These two protein chains interact to form a complex.

Sequence of the second protein:
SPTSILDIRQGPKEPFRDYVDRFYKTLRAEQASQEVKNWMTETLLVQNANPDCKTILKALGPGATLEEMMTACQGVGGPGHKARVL

Sequence of the first protein:
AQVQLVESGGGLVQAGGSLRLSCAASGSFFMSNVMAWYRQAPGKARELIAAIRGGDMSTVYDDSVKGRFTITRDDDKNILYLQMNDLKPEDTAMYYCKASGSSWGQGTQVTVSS

Interface contacts:
Residue R47 in the first protein contacts residue S4 in the second protein (closest heavy-atom distance 3.6 Å).
Residue A37 in the first protein is in contact with residue L6 in the second protein (closest heavy-atom distance 4.0 Å).
Residue Y62 in the first protein is in contact with residue E35 in the second protein (closest heavy-atom distance 4.2 Å).
Residue Y39 in the first protein is in contact with residue I5 in the second protein (closest heavy-atom distance 4.2 Å).
Residue D64 in the first protein is in contact with residue E35 in the second protein (closest heavy-atom distance 3.8 Å).
Residue S101 in the first protein is in contact with residue N48 in the second protein (closest heavy-atom distance 4.6 Å).
Residue V61 in the first protein is in contact with residue E35 in the second protein (closest heavy-atom distance 4.0 Å).
Residue T60 in the first protein contacts residue W39 in the second protein (closest heavy-atom distance 3.8 Å).
Residue G102 in the first protein contacts residue R9 in the second protein (closest heavy-atom distance 3.5 Å).
Residue L49 in the first protein contacts residue E30 in the second protein (closest heavy-atom distance 4.0 Å).
Residue E48 in the first protein interacts with residue Q31 in the second protein (closest heavy-atom distance 3.4 Å).
Residue Y62 in the first protein interacts with residue S33 in the second protein (closest heavy-atom distance 4.6 Å).
Residue V35 in the first protein is in contact with residue L44 in the second protein (closest heavy-atom distance 3.7 Å).
Residue Y62 in the first protein interacts with residue V36 in the second protein (closest heavy-atom distance 3.7 Å).
Residue R47 in the first protein contacts residue T3 in the second protein (closest heavy-atom distance 3.7 Å).
Residue D63 in the first protein is in contact with residue A32 in the second protein (closest heavy-atom distance 4.8 Å).
Residue K99 in the first protein is in contact with residue L6 in the second protein (closest heavy-atom distance 3.5 Å).
Residue K99 in the first protein contacts residue S4 in the second protein (closest heavy-atom distance 4.1 Å).
Residue Y39 in the first protein is in contact with residue S4 in the second protein (closest heavy-atom distance 2.7 Å).
Residue V35 in the first protein interacts with residue W39 in the second protein (closest heavy-atom distance 4.0 Å).
Residue R54 in the first protein is in contact with residue E42 in the second protein (closest heavy-atom distance 4.8 Å).
Residue R54 in the first protein is in contact with residue W39 in the second protein (closest heavy-atom distance 3.8 Å).
Residue L49 in the first protein contacts residue I5 in the second protein (closest heavy-atom distance 4.2 Å).
Residue S103 in the first protein interacts with residue D7 in the second protein (closest heavy-atom distance 4.2 Å).
Residue V35 in the first protein interacts with residue T43 in the second protein (closest heavy-atom distance 3.3 Å).
Residue D64 in the first protein is in contact with residue S33 in the second protein (closest heavy-atom distance 4.7 Å).
Residue I53 in the first protein interacts with residue W39 in the second protein (closest heavy-atom distance 3.6 Å).
Residue A52 in the first protein interacts with residue M40 in the second protein (closest heavy-atom distance 3.4 Å).
Residue R54 in the first protein interacts with residue T43 in the second protein (closest heavy-atom distance 2.9 Å).
Residue K67 in the first protein interacts with residue E35 in the second protein (closest heavy-atom distance 2.7 Å).
Residue S101 in the first protein interacts with residue D7 in the second protein (closest heavy-atom distance 3.7 Å).
Residue S101 in the first protein is in contact with residue L44 in the second protein (closest heavy-atom distance 4.4 Å).
Residue G102 in the first protein is in contact with residue D7 in the second protein (closest heavy-atom distance 2.8 Å).
Residue S101 in the first protein interacts with residue L6 in the second protein (closest heavy-atom distance 2.8 Å).
Residue N34 in the first protein contacts residue T43 in the second protein (closest heavy-atom distance 4.8 Å).
Residue Y39 in the first protein interacts with residue E30 in the second protein (closest heavy-atom distance 2.7 Å).
Residue L49 in the first protein contacts residue Q31 in the second protein (closest heavy-atom distance 3.0 Å).
Residue R47 in the first protein is in contact with residue Q31 in the second protein (closest heavy-atom distance 3.5 Å).
Residue A100 in the first protein is in contact with residue L6 in the second protein (closest heavy-atom distance 4.1 Å).
Residue Y39 in the first protein is in contact with residue L6 in the second protein (closest heavy-atom distance 4.2 Å).
Residue V61 in the first protein interacts with residue W39 in the second protein (closest heavy-atom distance 3.5 Å).
Residue S59 in the first protein is in contact with residue W39 in the second protein (closest heavy-atom distance 2.9 Å).
Residue K99 in the first protein interacts with residue D7 in the second protein (closest heavy-atom distance 2.9 Å).
Residue V35 in the first protein interacts with residue L6 in the second protein (closest heavy-atom distance 3.8 Å).
Residue R47 in the first protein is in contact with residue P2 in the second protein (closest heavy-atom distance 3.1 Å).
Residue A37 in the first protein is in contact with residue M40 in the second protein (closest heavy-atom distance 4.8 Å).
Residue V61 in the first protein is in contact with residue V36 in the second protein (closest heavy-atom distance 3.9 Å).
Residue D63 in the first protein contacts residue S33 in the second protein (closest heavy-atom distance 3.9 Å).
Residue V35 in the first protein contacts residue M40 in the second protein (closest heavy-atom distance 4.6 Å).
Residue L49 in the first protein interacts with residue A32 in the second protein (closest heavy-atom distance 4.1 Å).
Residue W105 in the first protein contacts residue S4 in the second protein (closest heavy-atom distance 4.2 Å).
Residue D63 in the first protein contacts residue V36 in the second protein (closest heavy-atom distance 3.9 Å).
Residue L49 in the first protein is in contact with residue M40 in the second protein (closest heavy-atom distance 3.7 Å).
Residue A52 in the first protein is in contact with residue W39 in the second protein (closest heavy-atom distance 3.7 Å).
Residue L49 in the first protein interacts with residue V36 in the second protein (closest heavy-atom distance 4.2 Å).
Residue L49 in the first protein interacts with residue L6 in the second protein (closest heavy-atom distance 4.4 Å).
Residue G102 in the first protein contacts residue L6 in the second protein (closest heavy-atom distance 4.4 Å).
Residue A46 in the first protein interacts with residue Q31 in the second protein (closest heavy-atom distance 4.3 Å).
Residue A100 in the first protein is in contact with residue D7 in the second protein (closest heavy-atom distance 3.5 Å).
Residue M36 in the first protein is in contact with residue L6 in the second protein (closest heavy-atom distance 4.1 Å).